These two protein chains interact to form a complex.

Sequence of protein 2:
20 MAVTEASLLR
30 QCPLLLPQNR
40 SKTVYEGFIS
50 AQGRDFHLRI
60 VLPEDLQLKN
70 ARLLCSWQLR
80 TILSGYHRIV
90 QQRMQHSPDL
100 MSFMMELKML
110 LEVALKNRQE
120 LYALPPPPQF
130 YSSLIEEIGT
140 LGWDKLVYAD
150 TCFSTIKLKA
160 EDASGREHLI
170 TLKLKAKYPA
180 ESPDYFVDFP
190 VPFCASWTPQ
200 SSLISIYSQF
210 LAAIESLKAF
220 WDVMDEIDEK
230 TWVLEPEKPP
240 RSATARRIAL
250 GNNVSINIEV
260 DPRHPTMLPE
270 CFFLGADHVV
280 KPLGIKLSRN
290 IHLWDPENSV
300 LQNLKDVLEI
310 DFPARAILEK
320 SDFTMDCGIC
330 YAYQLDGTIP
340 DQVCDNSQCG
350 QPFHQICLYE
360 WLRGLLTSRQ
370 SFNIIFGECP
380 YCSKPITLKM

Sequence of protein 1:
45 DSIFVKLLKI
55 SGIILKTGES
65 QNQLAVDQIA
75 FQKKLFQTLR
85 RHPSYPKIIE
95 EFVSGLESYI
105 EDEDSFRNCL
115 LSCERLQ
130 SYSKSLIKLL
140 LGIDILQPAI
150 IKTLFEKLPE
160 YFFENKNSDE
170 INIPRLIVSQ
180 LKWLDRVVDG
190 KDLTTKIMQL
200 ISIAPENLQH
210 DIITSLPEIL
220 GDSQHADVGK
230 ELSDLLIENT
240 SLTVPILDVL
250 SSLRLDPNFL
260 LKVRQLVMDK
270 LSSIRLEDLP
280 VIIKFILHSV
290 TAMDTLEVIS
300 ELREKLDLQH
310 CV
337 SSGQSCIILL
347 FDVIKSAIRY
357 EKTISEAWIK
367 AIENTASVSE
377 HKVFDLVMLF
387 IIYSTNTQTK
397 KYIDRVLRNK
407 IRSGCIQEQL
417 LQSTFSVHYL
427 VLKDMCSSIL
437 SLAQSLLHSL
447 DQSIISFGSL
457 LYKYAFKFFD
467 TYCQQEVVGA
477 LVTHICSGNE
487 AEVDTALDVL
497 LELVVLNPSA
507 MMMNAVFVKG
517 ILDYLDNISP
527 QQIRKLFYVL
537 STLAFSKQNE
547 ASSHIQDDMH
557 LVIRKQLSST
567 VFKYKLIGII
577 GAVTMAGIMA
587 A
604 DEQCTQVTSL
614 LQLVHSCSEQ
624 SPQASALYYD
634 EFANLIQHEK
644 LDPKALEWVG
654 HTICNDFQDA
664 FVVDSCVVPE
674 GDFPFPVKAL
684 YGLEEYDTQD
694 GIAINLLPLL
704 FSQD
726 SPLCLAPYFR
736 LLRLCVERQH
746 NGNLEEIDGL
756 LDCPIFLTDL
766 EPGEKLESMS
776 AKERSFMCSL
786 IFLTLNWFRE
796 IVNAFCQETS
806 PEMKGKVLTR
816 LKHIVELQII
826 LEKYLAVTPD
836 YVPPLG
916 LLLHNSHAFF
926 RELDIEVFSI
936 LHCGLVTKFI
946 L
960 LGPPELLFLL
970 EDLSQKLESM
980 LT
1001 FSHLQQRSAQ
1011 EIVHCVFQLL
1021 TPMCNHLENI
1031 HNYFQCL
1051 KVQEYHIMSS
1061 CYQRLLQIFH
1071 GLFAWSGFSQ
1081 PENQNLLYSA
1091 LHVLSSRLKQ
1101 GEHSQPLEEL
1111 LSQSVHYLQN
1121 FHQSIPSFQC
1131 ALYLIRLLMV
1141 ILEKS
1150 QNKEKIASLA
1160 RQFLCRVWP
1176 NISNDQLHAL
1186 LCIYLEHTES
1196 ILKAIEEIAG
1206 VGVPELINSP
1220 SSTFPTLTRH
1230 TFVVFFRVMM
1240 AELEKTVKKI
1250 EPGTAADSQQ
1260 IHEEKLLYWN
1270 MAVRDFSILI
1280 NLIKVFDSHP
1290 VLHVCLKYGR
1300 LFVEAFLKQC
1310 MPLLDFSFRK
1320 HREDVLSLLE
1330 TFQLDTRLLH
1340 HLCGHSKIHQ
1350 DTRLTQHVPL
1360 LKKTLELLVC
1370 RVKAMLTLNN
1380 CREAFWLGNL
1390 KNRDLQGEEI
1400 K

Residue-level contacts at the interface:
Residue Y468 in protein 1 interacts with residue Y358 in protein 2 (closest heavy-atom distance 4.1 Å).
Residue Y468 in protein 1 contacts residue R362 in protein 2 (closest heavy-atom distance 3.9 Å).
Residue Q471 in protein 1 is in contact with residue R362 in protein 2 (closest heavy-atom distance 3.5 Å).
Residue Y520 in protein 1 interacts with residue L365 in protein 2 (closest heavy-atom distance 3.6 Å).
Residue Q471 in protein 1 interacts with residue G363 in protein 2 (closest heavy-atom distance 4.3 Å).
Residue F513 in protein 1 interacts with residue G363 in protein 2 (closest heavy-atom distance 3.8 Å).
Residue E472 in protein 1 contacts residue R362 in protein 2 (closest heavy-atom distance 2.5 Å).